Sequence of chain B:
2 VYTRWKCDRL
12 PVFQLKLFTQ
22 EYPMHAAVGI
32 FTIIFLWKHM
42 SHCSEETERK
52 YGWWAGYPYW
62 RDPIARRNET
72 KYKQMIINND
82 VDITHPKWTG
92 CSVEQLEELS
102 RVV

Contacts between the two chains:
Residue Y52 in chain B contacts residue E30 in chain A (closest heavy-atom distance 4.2 Å).
Residue Q15 in chain B contacts residue F49 in chain A (closest heavy-atom distance 2.5 Å).
Residue I34 in chain B contacts residue Y45 in chain A (closest heavy-atom distance 3.8 Å).
Residue L18 in chain B interacts with residue P53 in chain A (closest heavy-atom distance 4.1 Å).
Residue M41 in chain B is in contact with residue L37 in chain A (closest heavy-atom distance 4.0 Å).
Residue L11 in chain B interacts with residue P53 in chain A (closest heavy-atom distance 4.3 Å).
Residue Y52 in chain B is in contact with residue W35 in chain A (closest heavy-atom distance 3.4 Å).
Residue L18 in chain B contacts residue W56 in chain A (closest heavy-atom distance 4.1 Å).
Residue F19 in chain B is in contact with residue M52 in chain A (closest heavy-atom distance 3.5 Å).
Residue Q15 in chain B interacts with residue P53 in chain A (closest heavy-atom distance 4.0 Å).
Residue F14 in chain B is in contact with residue T57 in chain A (closest heavy-atom distance 3.5 Å).
Residue T48 in chain B interacts with residue W35 in chain A (closest heavy-atom distance 3.9 Å).
Residue H26 in chain B contacts residue F48 in chain A (closest heavy-atom distance 4.1 Å).
Residue L37 in chain B contacts residue A38 in chain A (closest heavy-atom distance 3.9 Å).
Residue F14 in chain B interacts with residue W56 in chain A (closest heavy-atom distance 3.4 Å).
Residue I34 in chain B interacts with residue M42 in chain A (closest heavy-atom distance 3.9 Å).
Residue W6 in chain B contacts residue P62 in chain A (closest heavy-atom distance 4.7 Å).
Residue G53 in chain B interacts with residue W35 in chain A (closest heavy-atom distance 3.8 Å).
Residue T33 in chain B is in contact with residue Y45 in chain A (closest heavy-atom distance 2.9 Å).
Residue W6 in chain B contacts residue W56 in chain A (closest heavy-atom distance 4.8 Å).
Residue W38 in chain B is in contact with residue S39 in chain A (closest heavy-atom distance 3.4 Å).
Residue W38 in chain B contacts residue A38 in chain A (closest heavy-atom distance 3.7 Å).
Residue L37 in chain B is in contact with residue Y45 in chain A (closest heavy-atom distance 3.8 Å).
Residue I31 in chain B interacts with residue F49 in chain A (closest heavy-atom distance 4.5 Å).
Residue W6 in chain B interacts with residue V61 in chain A (closest heavy-atom distance 3.4 Å).
Residue L18 in chain B is in contact with residue M52 in chain A (closest heavy-atom distance 4.3 Å).
Residue W6 in chain B interacts with residue T57 in chain A (closest heavy-atom distance 3.9 Å).
Residue Q15 in chain B contacts residue F50 in chain A (closest heavy-atom distance 3.5 Å).
Residue A27 in chain B is in contact with residue F49 in chain A (closest heavy-atom distance 3.7 Å).
Residue G30 in chain B interacts with residue F49 in chain A (closest heavy-atom distance 4.6 Å).
Residue W6 in chain B contacts residue V65 in chain A (closest heavy-atom distance 4.1 Å).
Residue F14 in chain B is in contact with residue P53 in chain A (closest heavy-atom distance 4.1 Å).
Residue F19 in chain B contacts residue F48 in chain A (closest heavy-atom distance 3.2 Å).
Residue G30 in chain B interacts with residue Y45 in chain A (closest heavy-atom distance 3.8 Å).
Residue M41 in chain B contacts residue A38 in chain A (closest heavy-atom distance 3.4 Å).
Residue M41 in chain B contacts residue T34 in chain A (closest heavy-atom distance 4.2 Å).
Residue A27 in chain B is in contact with residue F48 in chain A (closest heavy-atom distance 4.8 Å).
Residue H43 in chain B is in contact with residue W35 in chain A (closest heavy-atom distance 3.6 Å).
Residue L37 in chain B contacts residue A41 in chain A (closest heavy-atom distance 3.7 Å).
Residue I34 in chain B contacts residue F49 in chain A (closest heavy-atom distance 4.4 Å).
Residue M41 in chain B contacts residue Y36 in chain A (closest heavy-atom distance 4.7 Å).
Residue L11 in chain B interacts with residue M54 in chain A (closest heavy-atom distance 3.3 Å).
Residue L11 in chain B contacts residue T57 in chain A (closest heavy-atom distance 4.2 Å).
Residue C44 in chain B is in contact with residue W35 in chain A (closest heavy-atom distance 3.7 Å).
Residue W38 in chain B is in contact with residue M42 in chain A (closest heavy-atom distance 3.4 Å).
Residue S42 in chain B is in contact with residue A38 in chain A (closest heavy-atom distance 4.6 Å).
Residue Y23 in chain B is in contact with residue W56 in chain A (closest heavy-atom distance 3.5 Å).
Residue L37 in chain B is in contact with residue L37 in chain A (closest heavy-atom distance 4.0 Å).
Residue F19 in chain B interacts with residue F49 in chain A (closest heavy-atom distance 3.3 Å).
Residue H26 in chain B interacts with residue F49 in chain A (closest heavy-atom distance 4.8 Å).
Residue F19 in chain B contacts residue P53 in chain A (closest heavy-atom distance 3.8 Å).

Sequence of chain A:
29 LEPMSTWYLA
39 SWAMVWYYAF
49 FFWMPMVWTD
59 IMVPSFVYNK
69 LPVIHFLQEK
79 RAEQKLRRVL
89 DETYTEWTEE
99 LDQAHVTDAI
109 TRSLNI

This data describes a binding interaction between two proteins.